Sequence of protein 1:
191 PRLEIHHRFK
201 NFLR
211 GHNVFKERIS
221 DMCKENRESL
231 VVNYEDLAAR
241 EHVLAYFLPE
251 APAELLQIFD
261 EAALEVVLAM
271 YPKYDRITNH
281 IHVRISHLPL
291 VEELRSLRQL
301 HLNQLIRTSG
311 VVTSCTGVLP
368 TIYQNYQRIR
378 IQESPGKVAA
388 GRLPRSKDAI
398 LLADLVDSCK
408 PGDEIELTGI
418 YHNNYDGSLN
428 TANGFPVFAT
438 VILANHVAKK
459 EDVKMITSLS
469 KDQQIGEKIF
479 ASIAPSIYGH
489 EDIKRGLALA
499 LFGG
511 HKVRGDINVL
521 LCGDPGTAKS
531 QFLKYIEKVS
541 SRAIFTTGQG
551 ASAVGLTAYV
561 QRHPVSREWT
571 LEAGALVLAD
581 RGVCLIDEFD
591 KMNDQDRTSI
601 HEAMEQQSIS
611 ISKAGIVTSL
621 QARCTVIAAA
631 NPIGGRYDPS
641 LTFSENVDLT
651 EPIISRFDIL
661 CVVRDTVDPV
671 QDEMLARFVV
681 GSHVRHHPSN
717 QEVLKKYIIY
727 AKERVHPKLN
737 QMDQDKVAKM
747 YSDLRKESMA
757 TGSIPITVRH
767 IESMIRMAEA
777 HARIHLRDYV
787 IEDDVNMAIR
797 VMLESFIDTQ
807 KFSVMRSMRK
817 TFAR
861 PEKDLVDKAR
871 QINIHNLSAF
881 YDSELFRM

Contacts between the two chains:
Residue N593 in protein 1 contacts residue K700 in protein 2 (closest heavy-atom distance 3.4 Å).
Residue W569 in protein 1 interacts with residue T699 in protein 2 (closest heavy-atom distance 4.8 Å).
Residue R562 in protein 1 interacts with residue E705 in protein 2 (closest heavy-atom distance 4.9 Å).
Residue A614 in protein 1 interacts with residue F492 in protein 2 (closest heavy-atom distance 4.0 Å).
Residue Q595 in protein 1 contacts residue K700 in protein 2 (closest heavy-atom distance 4.1 Å).

The following describes two proteins that form a bound complex.

Sequence of protein 2:
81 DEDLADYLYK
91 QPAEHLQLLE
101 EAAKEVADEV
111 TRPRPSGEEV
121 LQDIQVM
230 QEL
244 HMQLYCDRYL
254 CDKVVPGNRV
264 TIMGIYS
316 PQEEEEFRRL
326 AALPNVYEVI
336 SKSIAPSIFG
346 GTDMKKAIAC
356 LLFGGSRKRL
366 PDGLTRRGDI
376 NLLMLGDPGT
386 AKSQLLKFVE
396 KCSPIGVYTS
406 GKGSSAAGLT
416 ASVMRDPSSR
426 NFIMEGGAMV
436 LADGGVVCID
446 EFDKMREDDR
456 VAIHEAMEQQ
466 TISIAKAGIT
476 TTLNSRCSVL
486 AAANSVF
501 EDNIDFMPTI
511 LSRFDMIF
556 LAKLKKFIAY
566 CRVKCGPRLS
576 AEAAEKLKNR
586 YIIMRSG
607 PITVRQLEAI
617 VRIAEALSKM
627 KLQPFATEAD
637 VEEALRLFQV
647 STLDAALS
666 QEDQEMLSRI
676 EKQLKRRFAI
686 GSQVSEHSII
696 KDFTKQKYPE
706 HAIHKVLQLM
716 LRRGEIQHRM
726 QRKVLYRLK